Sequence of the second protein:
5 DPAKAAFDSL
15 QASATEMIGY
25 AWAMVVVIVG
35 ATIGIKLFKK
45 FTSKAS

Interface contacts:
Residue A35 in the first protein contacts residue I22 in the second protein (closest heavy-atom distance 3.6 Å).
Residue I39 in the first protein contacts residue A25 in the second protein (closest heavy-atom distance 4.5 Å).
Residue M28 in the first protein is in contact with residue Q15 in the second protein (closest heavy-atom distance 4.0 Å).
Residue S47 in the first protein contacts residue K40 in the second protein (closest heavy-atom distance 3.3 Å).
Residue T46 in the first protein interacts with residue V33 in the second protein (closest heavy-atom distance 3.7 Å).
Residue V31 in the first protein interacts with residue I22 in the second protein (closest heavy-atom distance 4.2 Å).
Residue V31 in the first protein contacts residue T19 in the second protein (closest heavy-atom distance 4.9 Å).
Residue I32 in the first protein contacts residue I22 in the second protein (closest heavy-atom distance 4.5 Å).
Residue Y24 in the first protein is in contact with residue K8 in the second protein (closest heavy-atom distance 3.5 Å).
Residue Y24 in the first protein is in contact with residue A7 in the second protein (closest heavy-atom distance 4.9 Å).
Residue A27 in the first protein interacts with residue Q15 in the second protein (closest heavy-atom distance 3.8 Å).
Residue S50 in the first protein contacts residue L41 in the second protein (closest heavy-atom distance 3.2 Å).
Residue K43 in the first protein is in contact with residue V29 in the second protein (closest heavy-atom distance 4.9 Å).
Residue M21 in the first protein contacts residue A7 in the second protein (closest heavy-atom distance 4.8 Å).
Residue A25 in the first protein is in contact with residue F11 in the second protein (closest heavy-atom distance 4.2 Å).
Residue F42 in the first protein contacts residue V29 in the second protein (closest heavy-atom distance 3.8 Å).
Residue I39 in the first protein contacts residue V29 in the second protein (closest heavy-atom distance 4.1 Å).
Residue S47 in the first protein interacts with residue I37 in the second protein (closest heavy-atom distance 4.4 Å).
Residue I39 in the first protein interacts with residue W26 in the second protein (closest heavy-atom distance 3.9 Å).
Residue Y24 in the first protein interacts with residue F11 in the second protein (closest heavy-atom distance 3.7 Å).
Residue V31 in the first protein contacts residue Q15 in the second protein (closest heavy-atom distance 4.3 Å).
Residue S50 in the first protein contacts residue I37 in the second protein (closest heavy-atom distance 4.1 Å).
Residue S50 in the first protein contacts residue K40 in the second protein (closest heavy-atom distance 3.8 Å).
Residue G38 in the first protein contacts residue W26 in the second protein (closest heavy-atom distance 4.0 Å).
Residue F42 in the first protein interacts with residue V33 in the second protein (closest heavy-atom distance 3.9 Å).
Residue M21 in the first protein is in contact with residue F11 in the second protein (closest heavy-atom distance 4.5 Å).
Residue T46 in the first protein interacts with residue I37 in the second protein (closest heavy-atom distance 3.4 Å).
Residue K43 in the first protein interacts with residue V33 in the second protein (closest heavy-atom distance 4.4 Å).
Residue M28 in the first protein contacts residue F11 in the second protein (closest heavy-atom distance 3.7 Å).
Residue A35 in the first protein interacts with residue W26 in the second protein (closest heavy-atom distance 4.8 Å).
Residue F42 in the first protein contacts residue W26 in the second protein (closest heavy-atom distance 4.1 Å).
Residue I32 in the first protein contacts residue A18 in the second protein (closest heavy-atom distance 4.1 Å).
Residue F42 in the first protein is in contact with residue V30 in the second protein (closest heavy-atom distance 4.9 Å).
Residue M28 in the first protein is in contact with residue L14 in the second protein (closest heavy-atom distance 3.8 Å).
Residue S50 in the first protein is in contact with residue K44 in the second protein (closest heavy-atom distance 4.1 Å).
Residue Y24 in the first protein interacts with residue Q15 in the second protein (closest heavy-atom distance 4.7 Å).

These two protein chains interact to form a complex.

Sequence of the first protein:
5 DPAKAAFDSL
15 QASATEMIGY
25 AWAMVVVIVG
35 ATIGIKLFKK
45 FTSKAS